Sequence of chain A:
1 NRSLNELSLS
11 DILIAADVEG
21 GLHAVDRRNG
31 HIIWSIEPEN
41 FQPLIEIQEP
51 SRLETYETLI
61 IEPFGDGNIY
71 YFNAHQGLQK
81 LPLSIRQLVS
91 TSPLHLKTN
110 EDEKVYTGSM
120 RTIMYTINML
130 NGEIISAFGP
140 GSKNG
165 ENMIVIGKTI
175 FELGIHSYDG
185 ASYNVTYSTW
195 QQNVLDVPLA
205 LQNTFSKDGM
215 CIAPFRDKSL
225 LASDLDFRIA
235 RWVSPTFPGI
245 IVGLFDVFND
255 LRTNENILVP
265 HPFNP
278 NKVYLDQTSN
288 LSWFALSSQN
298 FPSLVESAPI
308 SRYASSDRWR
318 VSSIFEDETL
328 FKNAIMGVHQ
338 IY

Sequence of chain B:
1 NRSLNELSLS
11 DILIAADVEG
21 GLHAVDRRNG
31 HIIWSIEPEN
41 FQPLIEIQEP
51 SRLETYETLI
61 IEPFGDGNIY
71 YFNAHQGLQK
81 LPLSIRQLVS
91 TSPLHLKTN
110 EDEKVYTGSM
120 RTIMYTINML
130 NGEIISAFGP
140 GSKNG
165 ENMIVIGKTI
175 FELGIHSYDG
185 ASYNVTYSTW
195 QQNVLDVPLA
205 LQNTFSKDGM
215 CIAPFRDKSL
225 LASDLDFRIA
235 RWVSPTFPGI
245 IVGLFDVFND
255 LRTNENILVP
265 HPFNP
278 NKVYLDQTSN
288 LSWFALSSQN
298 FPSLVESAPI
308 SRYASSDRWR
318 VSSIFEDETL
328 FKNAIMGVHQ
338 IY

Contacts between the two chains:
Residue T116 in chain B interacts with residue P139 in chain A (closest heavy-atom distance 3.5 Å).
Residue V114 in chain B contacts residue M123 in chain A (closest heavy-atom distance 3.9 Å).
Residue M123 in chain B contacts residue V114 in chain A (closest heavy-atom distance 3.8 Å).
Residue K172 in chain B contacts residue P93 in chain A (closest heavy-atom distance 4.0 Å).
Residue F137 in chain B is in contact with residue Y182 in chain A (closest heavy-atom distance 2.8 Å).
Residue G117 in chain B contacts residue P139 in chain A (closest heavy-atom distance 3.4 Å).
Residue L94 in chain B interacts with residue L199 in chain A (closest heavy-atom distance 3.7 Å).
Residue L199 in chain B is in contact with residue H95 in chain A (closest heavy-atom distance 4.0 Å).
Residue T121 in chain B interacts with residue G117 in chain A (closest heavy-atom distance 3.0 Å).
Residue T121 in chain B interacts with residue T116 in chain A (closest heavy-atom distance 3.3 Å).
Residue P93 in chain B interacts with residue T121 in chain A (closest heavy-atom distance 3.7 Å).
Residue P93 in chain B contacts residue Q195 in chain A (closest heavy-atom distance 3.8 Å).
Residue P93 in chain B interacts with residue I122 in chain A (closest heavy-atom distance 3.3 Å).
Residue N197 in chain B interacts with residue H95 in chain A (closest heavy-atom distance 2.8 Å).
Residue V198 in chain B interacts with residue T91 in chain A (closest heavy-atom distance 3.0 Å).
Residue M119 in chain B is in contact with residue M119 in chain A (closest heavy-atom distance 2.9 Å).
Residue H95 in chain B contacts residue L199 in chain A (closest heavy-atom distance 3.8 Å).
Residue K142 in chain B contacts residue H180 in chain A (closest heavy-atom distance 3.3 Å).
Residue N197 in chain B is in contact with residue L94 in chain A (closest heavy-atom distance 3.2 Å).
Residue T116 in chain B interacts with residue F137 in chain A (closest heavy-atom distance 3.8 Å).
Residue P139 in chain B is in contact with residue G117 in chain A (closest heavy-atom distance 3.5 Å).
Residue Q195 in chain B is in contact with residue P93 in chain A (closest heavy-atom distance 3.7 Å).
Residue Y182 in chain B contacts residue F137 in chain A (closest heavy-atom distance 2.9 Å).
Residue H180 in chain B contacts residue K142 in chain A (closest heavy-atom distance 3.3 Å).
Residue T121 in chain B is in contact with residue S92 in chain A (closest heavy-atom distance 2.9 Å).
Residue F137 in chain B interacts with residue V114 in chain A (closest heavy-atom distance 3.7 Å).
Residue F137 in chain B contacts residue H180 in chain A (closest heavy-atom distance 3.3 Å).
Residue T91 in chain B interacts with residue V198 in chain A (closest heavy-atom distance 3.0 Å).
Residue P139 in chain B contacts residue T116 in chain A (closest heavy-atom distance 3.4 Å).
Residue V198 in chain B interacts with residue P93 in chain A (closest heavy-atom distance 2.9 Å).
Residue T121 in chain B interacts with residue P93 in chain A (closest heavy-atom distance 3.5 Å).
Residue S92 in chain B interacts with residue T121 in chain A (closest heavy-atom distance 3.1 Å).
Residue P93 in chain B is in contact with residue M123 in chain A (closest heavy-atom distance 3.3 Å).
Residue G171 in chain B contacts residue P93 in chain A (closest heavy-atom distance 3.6 Å).
Residue L94 in chain B interacts with residue V198 in chain A (closest heavy-atom distance 3.9 Å).
Residue P93 in chain B interacts with residue G171 in chain A (closest heavy-atom distance 3.8 Å).
Residue T116 in chain B is in contact with residue G138 in chain A (closest heavy-atom distance 3.0 Å).
Residue M123 in chain B is in contact with residue P93 in chain A (closest heavy-atom distance 3.4 Å).
Residue G117 in chain B interacts with residue T121 in chain A (closest heavy-atom distance 2.9 Å).
Residue S92 in chain B interacts with residue V198 in chain A (closest heavy-atom distance 3.4 Å).
Residue P93 in chain B contacts residue V198 in chain A (closest heavy-atom distance 2.7 Å).
Residue V198 in chain B contacts residue S92 in chain A (closest heavy-atom distance 3.6 Å).
Residue M119 in chain B is in contact with residue S118 in chain A (closest heavy-atom distance 3.4 Å).
Residue L199 in chain B is in contact with residue L94 in chain A (closest heavy-atom distance 3.4 Å).
Residue F137 in chain B contacts residue T116 in chain A (closest heavy-atom distance 3.7 Å).
Residue N197 in chain B contacts residue P93 in chain A (closest heavy-atom distance 3.3 Å).
Residue S118 in chain B contacts residue M119 in chain A (closest heavy-atom distance 3.3 Å).
Residue V198 in chain B contacts residue L94 in chain A (closest heavy-atom distance 3.8 Å).
Residue H95 in chain B interacts with residue N197 in chain A (closest heavy-atom distance 3.1 Å).
Residue S118 in chain B interacts with residue P139 in chain A (closest heavy-atom distance 4.0 Å).
Residue I122 in chain B interacts with residue P93 in chain A (closest heavy-atom distance 3.2 Å).
Residue L94 in chain B is in contact with residue N197 in chain A (closest heavy-atom distance 3.4 Å).
Residue G138 in chain B contacts residue T116 in chain A (closest heavy-atom distance 2.9 Å).
Residue P139 in chain B interacts with residue S118 in chain A (closest heavy-atom distance 3.9 Å).
Residue V114 in chain B contacts residue F137 in chain A (closest heavy-atom distance 4.0 Å).
Residue P93 in chain B contacts residue N197 in chain A (closest heavy-atom distance 3.5 Å).
Residue H180 in chain B is in contact with residue F137 in chain A (closest heavy-atom distance 3.3 Å).
Residue G138 in chain B interacts with residue H180 in chain A (closest heavy-atom distance 4.0 Å).
Residue S135 in chain B interacts with residue Y182 in chain A (closest heavy-atom distance 3.7 Å).
Residue T116 in chain B contacts residue T121 in chain A (closest heavy-atom distance 3.3 Å).

This data describes a binding interaction between two proteins.